Sequence of the first protein:
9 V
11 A

Interface contacts:
Residue T73 in the second protein contacts residue V9 in the first protein (closest heavy-atom distance 4.7 Å).
Residue E81 in the second protein interacts with residue A11 in the first protein (closest heavy-atom distance 3.1 Å).

This data describes a binding interaction between two proteins.

Sequence of the second protein:
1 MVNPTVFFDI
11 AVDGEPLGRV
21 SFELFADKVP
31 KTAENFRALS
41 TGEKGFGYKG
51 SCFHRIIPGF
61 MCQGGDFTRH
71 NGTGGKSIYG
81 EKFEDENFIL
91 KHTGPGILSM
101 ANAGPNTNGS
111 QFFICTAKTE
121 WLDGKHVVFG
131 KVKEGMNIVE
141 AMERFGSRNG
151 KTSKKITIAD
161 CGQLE